Sequence of protein 1:
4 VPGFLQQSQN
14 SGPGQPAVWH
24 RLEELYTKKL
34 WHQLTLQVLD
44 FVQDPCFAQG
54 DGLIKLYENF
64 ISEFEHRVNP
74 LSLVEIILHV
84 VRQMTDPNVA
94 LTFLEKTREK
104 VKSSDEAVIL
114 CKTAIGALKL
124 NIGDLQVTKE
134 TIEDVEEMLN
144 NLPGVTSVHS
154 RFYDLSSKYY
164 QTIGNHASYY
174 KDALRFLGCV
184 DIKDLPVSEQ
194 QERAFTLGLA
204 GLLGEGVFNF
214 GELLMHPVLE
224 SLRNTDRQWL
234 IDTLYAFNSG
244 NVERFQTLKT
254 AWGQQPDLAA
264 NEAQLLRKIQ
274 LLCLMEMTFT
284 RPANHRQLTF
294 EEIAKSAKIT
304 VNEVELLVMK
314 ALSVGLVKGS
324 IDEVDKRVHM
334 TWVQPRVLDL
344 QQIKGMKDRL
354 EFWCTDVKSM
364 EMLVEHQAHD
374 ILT

This data describes a binding interaction between two proteins.

Contacts between the two chains:
Residue W356 in protein 1 is in contact with residue V308 in protein 2 (closest heavy-atom distance 3.3 Å).
Residue V367 in protein 1 interacts with residue M303 in protein 2 (closest heavy-atom distance 3.7 Å).
Residue M363 in protein 1 is in contact with residue V307 in protein 2 (closest heavy-atom distance 3.6 Å).
Residue W356 in protein 1 contacts residue K310 in protein 2 (closest heavy-atom distance 3.9 Å).
Residue V360 in protein 1 interacts with residue V307 in protein 2 (closest heavy-atom distance 3.7 Å).
Residue W356 in protein 1 interacts with residue F309 in protein 2 (closest heavy-atom distance 3.8 Å).
Residue V360 in protein 1 contacts residue V308 in protein 2 (closest heavy-atom distance 3.9 Å).

Sequence of protein 2:
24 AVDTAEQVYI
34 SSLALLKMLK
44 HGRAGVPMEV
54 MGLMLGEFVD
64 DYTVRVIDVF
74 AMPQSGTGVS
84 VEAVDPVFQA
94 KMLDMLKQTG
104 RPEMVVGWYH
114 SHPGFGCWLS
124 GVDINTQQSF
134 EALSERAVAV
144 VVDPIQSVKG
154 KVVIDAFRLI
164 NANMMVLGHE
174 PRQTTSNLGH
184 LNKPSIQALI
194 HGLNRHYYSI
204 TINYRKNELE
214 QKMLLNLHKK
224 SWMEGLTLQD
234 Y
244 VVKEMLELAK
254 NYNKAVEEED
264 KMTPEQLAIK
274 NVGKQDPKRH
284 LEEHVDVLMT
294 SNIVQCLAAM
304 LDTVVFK